Sequence of the first protein:
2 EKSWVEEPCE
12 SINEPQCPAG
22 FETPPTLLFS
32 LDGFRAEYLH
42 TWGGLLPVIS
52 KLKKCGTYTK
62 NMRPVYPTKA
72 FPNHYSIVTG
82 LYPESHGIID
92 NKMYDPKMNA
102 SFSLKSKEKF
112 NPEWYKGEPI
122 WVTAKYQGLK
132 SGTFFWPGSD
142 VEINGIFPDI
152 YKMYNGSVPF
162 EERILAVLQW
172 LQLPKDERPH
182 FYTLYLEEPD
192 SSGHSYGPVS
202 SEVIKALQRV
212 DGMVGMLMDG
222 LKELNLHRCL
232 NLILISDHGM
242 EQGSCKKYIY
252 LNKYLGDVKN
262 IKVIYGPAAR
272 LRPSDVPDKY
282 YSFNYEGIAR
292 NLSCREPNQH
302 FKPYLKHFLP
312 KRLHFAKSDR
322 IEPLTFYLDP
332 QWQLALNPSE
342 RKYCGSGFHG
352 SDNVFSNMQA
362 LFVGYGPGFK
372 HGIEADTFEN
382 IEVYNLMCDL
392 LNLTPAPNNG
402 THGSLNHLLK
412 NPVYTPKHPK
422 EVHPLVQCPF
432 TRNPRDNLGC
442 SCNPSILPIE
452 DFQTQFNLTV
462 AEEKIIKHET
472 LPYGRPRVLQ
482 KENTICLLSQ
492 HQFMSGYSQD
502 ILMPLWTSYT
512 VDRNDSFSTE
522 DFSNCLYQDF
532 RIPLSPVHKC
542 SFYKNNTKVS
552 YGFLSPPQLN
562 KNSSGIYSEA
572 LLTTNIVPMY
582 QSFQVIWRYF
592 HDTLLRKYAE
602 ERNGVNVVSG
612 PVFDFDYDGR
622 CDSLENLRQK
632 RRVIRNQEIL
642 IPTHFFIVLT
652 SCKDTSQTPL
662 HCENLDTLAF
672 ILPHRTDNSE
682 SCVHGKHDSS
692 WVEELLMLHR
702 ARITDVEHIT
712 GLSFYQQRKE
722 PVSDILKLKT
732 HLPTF

Contacts between the two chains:
Residue W43 in the second protein interacts with residue S202 in the first protein (closest heavy-atom distance 3.7 Å).
Residue T42 in the second protein contacts residue S202 in the first protein (closest heavy-atom distance 3.5 Å).
Residue L46 in the second protein contacts residue K206 in the first protein (closest heavy-atom distance 3.6 Å).
Residue S202 in the second protein is in contact with residue T42 in the first protein (closest heavy-atom distance 3.5 Å).
Residue S202 in the second protein interacts with residue W43 in the first protein (closest heavy-atom distance 3.7 Å).
Residue S201 in the second protein interacts with residue W43 in the first protein (closest heavy-atom distance 3.2 Å).
Residue S202 in the second protein interacts with residue G45 in the first protein (closest heavy-atom distance 4.0 Å).
Residue V200 in the second protein contacts residue T42 in the first protein (closest heavy-atom distance 4.2 Å).
Residue S202 in the second protein is in contact with residue L46 in the first protein (closest heavy-atom distance 3.9 Å).
Residue T42 in the second protein contacts residue V200 in the first protein (closest heavy-atom distance 4.2 Å).
Residue I205 in the second protein contacts residue W43 in the first protein (closest heavy-atom distance 4.1 Å).
Residue G44 in the second protein contacts residue S202 in the first protein (closest heavy-atom distance 4.5 Å).
Residue G45 in the second protein contacts residue S202 in the first protein (closest heavy-atom distance 4.0 Å).
Residue T42 in the second protein is in contact with residue S201 in the first protein (closest heavy-atom distance 4.4 Å).
Residue K206 in the second protein interacts with residue L46 in the first protein (closest heavy-atom distance 3.6 Å).
Residue L46 in the second protein is in contact with residue I205 in the first protein (closest heavy-atom distance 4.9 Å).
Residue I205 in the second protein interacts with residue L46 in the first protein (closest heavy-atom distance 4.9 Å).
Residue W43 in the second protein is in contact with residue W43 in the first protein (closest heavy-atom distance 3.8 Å).
Residue V200 in the second protein is in contact with residue W43 in the first protein (closest heavy-atom distance 3.7 Å).
Residue W43 in the second protein contacts residue S201 in the first protein (closest heavy-atom distance 3.2 Å).
Residue G45 in the second protein contacts residue K206 in the first protein (closest heavy-atom distance 4.7 Å).
Residue S202 in the second protein contacts residue G44 in the first protein (closest heavy-atom distance 4.5 Å).
Residue S201 in the second protein contacts residue T42 in the first protein (closest heavy-atom distance 4.4 Å).
Residue K206 in the second protein is in contact with residue G45 in the first protein (closest heavy-atom distance 4.7 Å).
Residue L46 in the second protein is in contact with residue S202 in the first protein (closest heavy-atom distance 3.9 Å).
Residue W43 in the second protein contacts residue I205 in the first protein (closest heavy-atom distance 4.1 Å).
Residue W43 in the second protein contacts residue V200 in the first protein (closest heavy-atom distance 3.7 Å).

These two protein chains interact to form a complex.

Sequence of the second protein:
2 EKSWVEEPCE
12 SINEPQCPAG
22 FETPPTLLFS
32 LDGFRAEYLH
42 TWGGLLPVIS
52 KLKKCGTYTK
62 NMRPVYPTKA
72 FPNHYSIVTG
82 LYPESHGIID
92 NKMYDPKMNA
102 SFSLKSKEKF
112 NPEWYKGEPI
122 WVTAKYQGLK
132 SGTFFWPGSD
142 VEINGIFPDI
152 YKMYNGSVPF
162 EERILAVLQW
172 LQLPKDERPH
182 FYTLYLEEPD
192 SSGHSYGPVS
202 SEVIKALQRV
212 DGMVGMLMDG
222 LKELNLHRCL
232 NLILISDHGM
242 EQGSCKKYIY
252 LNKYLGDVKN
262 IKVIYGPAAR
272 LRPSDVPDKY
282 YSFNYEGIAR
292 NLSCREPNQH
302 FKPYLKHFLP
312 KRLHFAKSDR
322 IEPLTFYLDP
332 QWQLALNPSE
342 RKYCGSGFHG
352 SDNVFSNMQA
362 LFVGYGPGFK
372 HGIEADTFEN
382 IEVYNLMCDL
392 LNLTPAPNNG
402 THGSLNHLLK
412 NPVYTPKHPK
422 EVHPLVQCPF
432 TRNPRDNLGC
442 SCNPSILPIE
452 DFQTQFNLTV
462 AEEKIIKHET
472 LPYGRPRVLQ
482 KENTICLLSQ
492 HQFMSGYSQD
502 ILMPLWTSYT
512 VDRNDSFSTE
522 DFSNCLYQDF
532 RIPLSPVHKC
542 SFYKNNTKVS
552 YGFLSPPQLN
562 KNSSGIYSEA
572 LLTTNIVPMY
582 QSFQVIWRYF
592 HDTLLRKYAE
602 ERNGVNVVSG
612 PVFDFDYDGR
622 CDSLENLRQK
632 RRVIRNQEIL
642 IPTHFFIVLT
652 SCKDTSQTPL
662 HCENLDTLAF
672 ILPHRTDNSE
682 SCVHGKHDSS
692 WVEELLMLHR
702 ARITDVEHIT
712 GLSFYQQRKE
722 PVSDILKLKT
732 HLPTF